These two protein chains interact to form a complex.

Residue-level contacts at the interface:
Residue N177 in chain B contacts residue Y66 in chain A (closest heavy-atom distance 2.6 Å).
Residue E84 in chain B is in contact with residue T113 in chain A (closest heavy-atom distance 3.4 Å).
Residue E84 in chain B interacts with residue R118 in chain A (closest heavy-atom distance 3.1 Å).
Residue R6 in chain B is in contact with residue H60 in chain A (closest heavy-atom distance 3.0 Å).
Residue Y2 in chain B interacts with residue T228 in chain A (closest heavy-atom distance 3.0 Å).
Residue Y66 in chain B is in contact with residue N177 in chain A (closest heavy-atom distance 2.6 Å).
Residue E108 in chain B is in contact with residue D52 in chain A (closest heavy-atom distance 3.1 Å).
Residue S202 in chain B interacts with residue E55 in chain A (closest heavy-atom distance 2.6 Å).
Residue P112 in chain B interacts with residue E84 in chain A (closest heavy-atom distance 3.3 Å).
Residue P61 in chain B contacts residue G174 in chain A (closest heavy-atom distance 3.5 Å).
Residue D52 in chain B is in contact with residue R107 in chain A (closest heavy-atom distance 2.7 Å).
Residue E108 in chain B contacts residue K93 in chain A (closest heavy-atom distance 2.8 Å).
Residue M1 in chain B contacts residue F58 in chain A (closest heavy-atom distance 3.3 Å).
Residue F62 in chain B interacts with residue I9 in chain A (closest heavy-atom distance 3.4 Å).
Residue K88 in chain B interacts with residue E117 in chain A (closest heavy-atom distance 3.5 Å).
Residue T228 in chain B is in contact with residue M1 in chain A (closest heavy-atom distance 2.8 Å).
Residue I175 in chain B contacts residue N65 in chain A (closest heavy-atom distance 2.9 Å).
Residue G174 in chain B is in contact with residue P61 in chain A (closest heavy-atom distance 3.5 Å).
Residue M64 in chain B contacts residue R6 in chain A (closest heavy-atom distance 3.2 Å).
Residue W168 in chain B interacts with residue P61 in chain A (closest heavy-atom distance 3.4 Å).
Residue T228 in chain B is in contact with residue Y2 in chain A (closest heavy-atom distance 3.0 Å).
Residue I9 in chain B contacts residue F62 in chain A (closest heavy-atom distance 3.4 Å).
Residue F58 in chain B interacts with residue M1 in chain A (closest heavy-atom distance 3.3 Å).
Residue H60 in chain B contacts residue R6 in chain A (closest heavy-atom distance 3.0 Å).
Residue E84 in chain B is in contact with residue P112 in chain A (closest heavy-atom distance 3.3 Å).
Residue E55 in chain B interacts with residue S202 in chain A (closest heavy-atom distance 2.6 Å).
Residue Y2 in chain B contacts residue N57 in chain A (closest heavy-atom distance 3.3 Å).
Residue N65 in chain B contacts residue Q176 in chain A (closest heavy-atom distance 2.9 Å).
Residue I175 in chain B is in contact with residue P61 in chain A (closest heavy-atom distance 3.1 Å).
Residue Y66 in chain B is in contact with residue Q176 in chain A (closest heavy-atom distance 3.4 Å).
Residue M1 in chain B is in contact with residue T228 in chain A (closest heavy-atom distance 2.8 Å).
Residue L59 in chain B interacts with residue I200 in chain A (closest heavy-atom distance 3.4 Å).
Residue F62 in chain B interacts with residue I200 in chain A (closest heavy-atom distance 3.4 Å).
Residue D52 in chain B is in contact with residue G110 in chain A (closest heavy-atom distance 2.7 Å).
Residue K88 in chain B interacts with residue D116 in chain A (closest heavy-atom distance 2.8 Å).
Residue I200 in chain B contacts residue F62 in chain A (closest heavy-atom distance 3.4 Å).
Residue K93 in chain B is in contact with residue E108 in chain A (closest heavy-atom distance 2.8 Å).
Residue P61 in chain B interacts with residue I175 in chain A (closest heavy-atom distance 3.1 Å).
Residue Y66 in chain B interacts with residue T194 in chain A (closest heavy-atom distance 3.4 Å).
Residue N57 in chain B is in contact with residue Y2 in chain A (closest heavy-atom distance 3.3 Å).
Residue Y2 in chain B is in contact with residue H60 in chain A (closest heavy-atom distance 3.5 Å).
Residue E108 in chain B interacts with residue R96 in chain A (closest heavy-atom distance 2.9 Å).
Residue T113 in chain B interacts with residue E84 in chain A (closest heavy-atom distance 3.4 Å).
Residue A56 in chain B is in contact with residue G110 in chain A (closest heavy-atom distance 3.2 Å).
Residue E117 in chain B interacts with residue K88 in chain A (closest heavy-atom distance 3.5 Å).
Residue Q176 in chain B contacts residue N65 in chain A (closest heavy-atom distance 2.9 Å).
Residue P61 in chain B interacts with residue W168 in chain A (closest heavy-atom distance 3.4 Å).
Residue R6 in chain B contacts residue M64 in chain A (closest heavy-atom distance 3.2 Å).
Residue N65 in chain B contacts residue I175 in chain A (closest heavy-atom distance 2.9 Å).
Residue I200 in chain B interacts with residue L59 in chain A (closest heavy-atom distance 3.4 Å).
Residue G110 in chain B interacts with residue A56 in chain A (closest heavy-atom distance 3.2 Å).
Residue D116 in chain B is in contact with residue K88 in chain A (closest heavy-atom distance 2.8 Å).
Residue Q176 in chain B contacts residue Y66 in chain A (closest heavy-atom distance 3.4 Å).
Residue H60 in chain B interacts with residue Y2 in chain A (closest heavy-atom distance 3.5 Å).
Residue R118 in chain B contacts residue E84 in chain A (closest heavy-atom distance 3.1 Å).
Residue R107 in chain B is in contact with residue D52 in chain A (closest heavy-atom distance 2.7 Å).
Residue T194 in chain B contacts residue Y66 in chain A (closest heavy-atom distance 3.4 Å).
Residue R96 in chain B interacts with residue E108 in chain A (closest heavy-atom distance 2.9 Å).
Residue G110 in chain B interacts with residue D52 in chain A (closest heavy-atom distance 2.7 Å).
Residue D52 in chain B contacts residue E108 in chain A (closest heavy-atom distance 3.1 Å).

Sequence of chain A:
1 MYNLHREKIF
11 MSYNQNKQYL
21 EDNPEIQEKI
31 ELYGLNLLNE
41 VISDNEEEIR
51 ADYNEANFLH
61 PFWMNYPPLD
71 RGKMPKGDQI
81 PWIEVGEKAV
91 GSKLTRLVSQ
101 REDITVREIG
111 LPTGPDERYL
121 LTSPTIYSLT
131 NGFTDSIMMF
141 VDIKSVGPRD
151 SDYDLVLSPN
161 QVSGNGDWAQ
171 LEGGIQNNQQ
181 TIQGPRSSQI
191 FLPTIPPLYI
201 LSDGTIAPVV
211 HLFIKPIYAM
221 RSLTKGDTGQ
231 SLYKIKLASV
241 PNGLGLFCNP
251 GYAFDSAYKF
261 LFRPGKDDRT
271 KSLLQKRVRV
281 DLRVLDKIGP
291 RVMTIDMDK

Sequence of chain B:
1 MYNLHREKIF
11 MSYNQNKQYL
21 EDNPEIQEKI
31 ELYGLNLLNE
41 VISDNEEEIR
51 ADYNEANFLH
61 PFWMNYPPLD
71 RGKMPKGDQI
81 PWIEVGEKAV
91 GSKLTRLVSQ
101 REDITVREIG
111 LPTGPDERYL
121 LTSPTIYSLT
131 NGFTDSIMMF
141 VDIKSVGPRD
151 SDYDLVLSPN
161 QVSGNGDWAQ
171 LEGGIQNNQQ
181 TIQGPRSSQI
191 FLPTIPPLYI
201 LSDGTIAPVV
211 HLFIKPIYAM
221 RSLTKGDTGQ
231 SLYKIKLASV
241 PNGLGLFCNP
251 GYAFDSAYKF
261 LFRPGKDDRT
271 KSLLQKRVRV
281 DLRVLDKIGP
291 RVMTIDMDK